Sequence of protein 1:
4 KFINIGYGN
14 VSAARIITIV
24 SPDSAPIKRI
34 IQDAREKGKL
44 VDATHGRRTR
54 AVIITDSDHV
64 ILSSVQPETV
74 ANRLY

Sequence of protein 2:
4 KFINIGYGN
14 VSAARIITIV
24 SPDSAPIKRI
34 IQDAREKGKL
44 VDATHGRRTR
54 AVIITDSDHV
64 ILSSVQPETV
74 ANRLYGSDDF

These two protein chains interact to form a complex.

Residue-level contacts at the interface:
Residue G11 in protein 2 contacts residue I22 in protein 1 (closest heavy-atom distance 4.7 Å).
Residue L43 in protein 2 contacts residue P29 in protein 1 (closest heavy-atom distance 3.3 Å).
Residue H62 in protein 2 interacts with residue D61 in protein 1 (closest heavy-atom distance 3.6 Å).
Residue D45 in protein 2 contacts residue D26 in protein 1 (closest heavy-atom distance 5.0 Å).
Residue K4 in protein 2 interacts with residue A17 in protein 1 (closest heavy-atom distance 3.8 Å).
Residue S15 in protein 2 interacts with residue I20 in protein 1 (closest heavy-atom distance 2.8 Å).
Residue V44 in protein 2 interacts with residue T21 in protein 1 (closest heavy-atom distance 4.7 Å).
Residue N7 in protein 2 contacts residue E71 in protein 1 (closest heavy-atom distance 3.9 Å).
Residue V44 in protein 2 interacts with residue I30 in protein 1 (closest heavy-atom distance 4.5 Å).
Residue Y10 in protein 2 contacts residue S24 in protein 1 (closest heavy-atom distance 4.8 Å).
Residue K40 in protein 2 contacts residue D36 in protein 1 (closest heavy-atom distance 4.7 Å).
Residue A46 in protein 2 interacts with residue V23 in protein 1 (closest heavy-atom distance 4.6 Å).
Residue R18 in protein 2 contacts residue R18 in protein 1 (closest heavy-atom distance 4.2 Å).
Residue V44 in protein 2 contacts residue P29 in protein 1 (closest heavy-atom distance 4.5 Å).
Residue F5 in protein 2 is in contact with residue A74 in protein 1 (closest heavy-atom distance 3.9 Å).
Residue G41 in protein 2 is in contact with residue D36 in protein 1 (closest heavy-atom distance 4.2 Å).
Residue G11 in protein 2 interacts with residue E71 in protein 1 (closest heavy-atom distance 3.5 Å).
Residue F5 in protein 2 interacts with residue L77 in protein 1 (closest heavy-atom distance 4.0 Å).
Residue V14 in protein 2 interacts with residue I20 in protein 1 (closest heavy-atom distance 3.6 Å).
Residue R18 in protein 2 contacts residue D59 in protein 1 (closest heavy-atom distance 2.7 Å).
Residue S15 in protein 2 contacts residue T21 in protein 1 (closest heavy-atom distance 4.8 Å).
Residue R38 in protein 2 is in contact with residue P29 in protein 1 (closest heavy-atom distance 4.1 Å).
Residue K4 in protein 2 contacts residue Y78 in protein 1 (closest heavy-atom distance 4.9 Å).
Residue K4 in protein 2 contacts residue A16 in protein 1 (closest heavy-atom distance 3.1 Å).
Residue F5 in protein 2 is in contact with residue I19 in protein 1 (closest heavy-atom distance 3.7 Å).
Residue N12 in protein 2 interacts with residue I22 in protein 1 (closest heavy-atom distance 3.6 Å).
Residue E39 in protein 2 is in contact with residue R32 in protein 1 (closest heavy-atom distance 2.8 Å).
Residue K40 in protein 2 is in contact with residue R32 in protein 1 (closest heavy-atom distance 3.5 Å).
Residue L43 in protein 2 contacts residue I30 in protein 1 (closest heavy-atom distance 4.5 Å).
Residue V44 in protein 2 is in contact with residue V23 in protein 1 (closest heavy-atom distance 3.7 Å).
Residue R18 in protein 2 interacts with residue A17 in protein 1 (closest heavy-atom distance 2.4 Å).
Residue S15 in protein 2 interacts with residue I19 in protein 1 (closest heavy-atom distance 3.3 Å).
Residue R18 in protein 2 contacts residue I19 in protein 1 (closest heavy-atom distance 3.9 Å).
Residue N12 in protein 2 is in contact with residue V23 in protein 1 (closest heavy-atom distance 3.2 Å).
Residue G41 in protein 2 contacts residue I33 in protein 1 (closest heavy-atom distance 3.2 Å).
Residue S60 in protein 2 contacts residue I20 in protein 1 (closest heavy-atom distance 3.5 Å).
Residue G11 in protein 2 interacts with residue P70 in protein 1 (closest heavy-atom distance 3.4 Å).
Residue K4 in protein 2 contacts residue L77 in protein 1 (closest heavy-atom distance 3.9 Å).
Residue H62 in protein 2 interacts with residue I33 in protein 1 (closest heavy-atom distance 4.8 Å).
Residue H48 in protein 2 interacts with residue D26 in protein 1 (closest heavy-atom distance 3.1 Å).
Residue F5 in protein 2 interacts with residue A16 in protein 1 (closest heavy-atom distance 3.7 Å).
Residue I64 in protein 2 contacts residue T21 in protein 1 (closest heavy-atom distance 3.9 Å).
Residue K42 in protein 2 interacts with residue I33 in protein 1 (closest heavy-atom distance 4.4 Å).
Residue H62 in protein 2 contacts residue I57 in protein 1 (closest heavy-atom distance 3.8 Å).
Residue R38 in protein 2 interacts with residue R32 in protein 1 (closest heavy-atom distance 3.3 Å).
Residue H62 in protein 2 is in contact with residue I20 in protein 1 (closest heavy-atom distance 4.2 Å).
Residue D45 in protein 2 is in contact with residue P29 in protein 1 (closest heavy-atom distance 3.7 Å).
Residue F5 in protein 2 contacts residue I6 in protein 1 (closest heavy-atom distance 4.1 Å).
Residue R18 in protein 2 is in contact with residue I20 in protein 1 (closest heavy-atom distance 4.2 Å).
Residue T58 in protein 2 contacts residue I20 in protein 1 (closest heavy-atom distance 4.0 Å).
Residue G41 in protein 2 contacts residue R32 in protein 1 (closest heavy-atom distance 3.4 Å).
Residue L43 in protein 2 contacts residue I33 in protein 1 (closest heavy-atom distance 3.4 Å).
Residue N12 in protein 2 interacts with residue S24 in protein 1 (closest heavy-atom distance 2.9 Å).
Residue V44 in protein 2 contacts residue I33 in protein 1 (closest heavy-atom distance 3.8 Å).
Residue V14 in protein 2 contacts residue T21 in protein 1 (closest heavy-atom distance 3.7 Å).
Residue N12 in protein 2 contacts residue P70 in protein 1 (closest heavy-atom distance 4.3 Å).
Residue V44 in protein 2 contacts residue I57 in protein 1 (closest heavy-atom distance 3.9 Å).
Residue F5 in protein 2 is in contact with residue I22 in protein 1 (closest heavy-atom distance 4.6 Å).
Residue K42 in protein 2 is in contact with residue D61 in protein 1 (closest heavy-atom distance 3.5 Å).
Residue D45 in protein 2 interacts with residue S27 in protein 1 (closest heavy-atom distance 3.4 Å).